Residue-level contacts at the interface:
Residue F52 in the second protein contacts residue N493 in the first protein (closest heavy-atom distance 4.8 Å).

Sequence of the second protein:
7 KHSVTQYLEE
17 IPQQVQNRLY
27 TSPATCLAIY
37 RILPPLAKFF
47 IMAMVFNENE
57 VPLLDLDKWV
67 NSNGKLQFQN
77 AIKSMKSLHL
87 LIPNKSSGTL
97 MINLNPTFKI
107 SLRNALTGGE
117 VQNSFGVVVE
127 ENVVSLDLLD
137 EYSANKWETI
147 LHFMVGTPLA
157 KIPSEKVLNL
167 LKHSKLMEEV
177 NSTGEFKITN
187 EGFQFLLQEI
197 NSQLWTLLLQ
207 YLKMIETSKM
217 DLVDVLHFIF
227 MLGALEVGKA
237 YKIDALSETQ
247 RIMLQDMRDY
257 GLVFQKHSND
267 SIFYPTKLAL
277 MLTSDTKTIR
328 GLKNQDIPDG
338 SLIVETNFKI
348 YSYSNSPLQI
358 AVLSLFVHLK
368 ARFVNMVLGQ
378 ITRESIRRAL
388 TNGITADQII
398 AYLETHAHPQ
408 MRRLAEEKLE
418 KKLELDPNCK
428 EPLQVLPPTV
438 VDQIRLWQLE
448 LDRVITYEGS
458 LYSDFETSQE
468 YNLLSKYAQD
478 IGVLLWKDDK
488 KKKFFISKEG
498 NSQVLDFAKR

These two protein chains interact to form a complex.

Sequence of the first protein:
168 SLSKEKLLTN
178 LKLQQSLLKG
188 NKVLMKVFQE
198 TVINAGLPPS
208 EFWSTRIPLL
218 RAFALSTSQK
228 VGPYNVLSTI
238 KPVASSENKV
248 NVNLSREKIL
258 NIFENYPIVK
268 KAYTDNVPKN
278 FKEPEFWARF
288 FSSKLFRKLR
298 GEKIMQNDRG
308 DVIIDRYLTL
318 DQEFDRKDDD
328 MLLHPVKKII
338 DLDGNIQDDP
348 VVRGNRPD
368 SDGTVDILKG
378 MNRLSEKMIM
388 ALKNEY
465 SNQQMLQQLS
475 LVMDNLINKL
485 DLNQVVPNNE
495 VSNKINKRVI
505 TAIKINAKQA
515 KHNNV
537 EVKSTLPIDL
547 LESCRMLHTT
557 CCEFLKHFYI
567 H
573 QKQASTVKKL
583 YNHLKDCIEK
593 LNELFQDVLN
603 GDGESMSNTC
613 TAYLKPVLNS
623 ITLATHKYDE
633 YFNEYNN